Sequence of the first protein:
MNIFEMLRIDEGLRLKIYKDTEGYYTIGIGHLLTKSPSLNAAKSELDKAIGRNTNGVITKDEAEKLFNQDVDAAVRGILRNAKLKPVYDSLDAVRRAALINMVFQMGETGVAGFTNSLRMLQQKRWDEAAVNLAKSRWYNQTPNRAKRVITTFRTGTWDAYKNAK

Residue-level contacts at the interface:
Residue I9 in the first protein interacts with residue N3 in the second protein (closest heavy-atom distance 4.8 Å).
Residue R8 in the first protein is in contact with residue N3 in the second protein (closest heavy-atom distance 2.9 Å).

Sequence of the second protein:
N

The following describes two proteins that form a bound complex.